Sequence of chain A:
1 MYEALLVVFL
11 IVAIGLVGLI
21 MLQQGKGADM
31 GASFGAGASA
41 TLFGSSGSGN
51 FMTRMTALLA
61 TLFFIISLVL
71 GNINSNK

Residue-level contacts at the interface:
Residue G14 in chain B interacts with residue M52 in chain A (closest heavy-atom distance 4.9 Å).
Residue K13 in chain B interacts with residue M52 in chain A (closest heavy-atom distance 4.7 Å).

These two protein chains interact to form a complex.

Sequence of chain B:
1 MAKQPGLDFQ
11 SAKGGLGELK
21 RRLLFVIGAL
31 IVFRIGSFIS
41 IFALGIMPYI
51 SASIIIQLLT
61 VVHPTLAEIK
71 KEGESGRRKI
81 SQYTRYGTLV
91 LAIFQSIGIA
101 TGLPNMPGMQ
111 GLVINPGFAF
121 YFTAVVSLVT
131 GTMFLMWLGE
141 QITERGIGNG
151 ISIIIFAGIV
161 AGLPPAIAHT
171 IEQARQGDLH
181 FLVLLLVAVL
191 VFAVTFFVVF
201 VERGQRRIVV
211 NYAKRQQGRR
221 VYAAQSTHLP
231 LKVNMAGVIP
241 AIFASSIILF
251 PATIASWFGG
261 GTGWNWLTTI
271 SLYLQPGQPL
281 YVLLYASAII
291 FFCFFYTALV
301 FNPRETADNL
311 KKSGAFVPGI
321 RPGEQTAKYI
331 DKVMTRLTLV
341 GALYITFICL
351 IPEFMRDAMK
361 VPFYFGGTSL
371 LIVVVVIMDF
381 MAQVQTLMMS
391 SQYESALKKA